Contacts between the two chains:
Residue Q50 in protein 1 contacts residue A49 in protein 2 (closest heavy-atom distance 2.7 Å).
Residue P40 in protein 1 interacts with residue L90 in protein 2 (closest heavy-atom distance 3.0 Å).
Residue Y2 in protein 1 contacts residue Q94 in protein 2 (closest heavy-atom distance 3.0 Å).
Residue Q50 in protein 1 interacts with residue Q50 in protein 2 (closest heavy-atom distance 2.6 Å).
Residue R77 in protein 1 interacts with residue Y64 in protein 2 (closest heavy-atom distance 2.9 Å).
Residue A49 in protein 1 contacts residue A49 in protein 2 (closest heavy-atom distance 2.7 Å).
Residue Y47 in protein 1 contacts residue E44 in protein 2 (closest heavy-atom distance 2.8 Å).
Residue K79 in protein 1 interacts with residue D69 in protein 2 (closest heavy-atom distance 2.7 Å).
Residue P40 in protein 1 is in contact with residue R98 in protein 2 (closest heavy-atom distance 3.0 Å).
Residue Y76 in protein 1 is in contact with residue D66 in protein 2 (closest heavy-atom distance 2.5 Å).
Residue Q39 in protein 1 is in contact with residue K100 in protein 2 (closest heavy-atom distance 2.7 Å).
Residue P40 in protein 1 interacts with residue K100 in protein 2 (closest heavy-atom distance 3.0 Å).
Residue K79 in protein 1 interacts with residue T97 in protein 2 (closest heavy-atom distance 3.2 Å).
Residue F5 in protein 1 is in contact with residue Y64 in protein 2 (closest heavy-atom distance 3.0 Å).
Residue Q43 in protein 1 is in contact with residue K102 in protein 2 (closest heavy-atom distance 2.8 Å).
Residue S42 in protein 1 interacts with residue N59 in protein 2 (closest heavy-atom distance 3.0 Å).
Residue Q51 in protein 1 is in contact with residue Y107 in protein 2 (closest heavy-atom distance 2.9 Å).
Residue V74 in protein 1 interacts with residue D86 in protein 2 (closest heavy-atom distance 2.8 Å).
Residue K79 in protein 1 contacts residue K70 in protein 2 (closest heavy-atom distance 2.9 Å).
Residue R77 in protein 1 interacts with residue R67 in protein 2 (closest heavy-atom distance 3.1 Å).
Residue Y76 in protein 1 is in contact with residue P87 in protein 2 (closest heavy-atom distance 2.7 Å).
Residue F5 in protein 1 contacts residue E95 in protein 2 (closest heavy-atom distance 2.8 Å).
Residue Y46 in protein 1 interacts with residue E44 in protein 2 (closest heavy-atom distance 2.6 Å).
Residue Q39 in protein 1 interacts with residue L90 in protein 2 (closest heavy-atom distance 2.8 Å).
Residue I41 in protein 1 contacts residue K100 in protein 2 (closest heavy-atom distance 2.8 Å).
Residue Y2 in protein 1 is in contact with residue S91 in protein 2 (closest heavy-atom distance 2.9 Å).
Residue T54 in protein 1 is in contact with residue K102 in protein 2 (closest heavy-atom distance 2.6 Å).
Residue V81 in protein 1 interacts with residue D86 in protein 2 (closest heavy-atom distance 3.0 Å).
Residue Y2 in protein 1 is in contact with residue G92 in protein 2 (closest heavy-atom distance 2.7 Å).
Residue P40 in protein 1 contacts residue V88 in protein 2 (closest heavy-atom distance 3.1 Å).
Residue Y58 in protein 1 contacts residue K100 in protein 2 (closest heavy-atom distance 3.0 Å).
Residue H37 in protein 1 contacts residue D89 in protein 2 (closest heavy-atom distance 2.7 Å).
Residue E45 in protein 1 is in contact with residue E44 in protein 2 (closest heavy-atom distance 2.7 Å).
Residue R77 in protein 1 interacts with residue E95 in protein 2 (closest heavy-atom distance 2.9 Å).
Residue Y47 in protein 1 contacts residue A49 in protein 2 (closest heavy-atom distance 3.1 Å).
Residue Y47 in protein 1 contacts residue Q43 in protein 2 (closest heavy-atom distance 3.0 Å).
Residue Y2 in protein 1 interacts with residue L93 in protein 2 (closest heavy-atom distance 2.7 Å).
Residue Y46 in protein 1 interacts with residue Y46 in protein 2 (closest heavy-atom distance 3.2 Å).
Residue K48 in protein 1 interacts with residue A49 in protein 2 (closest heavy-atom distance 2.6 Å).
Residue N59 in protein 1 is in contact with residue K100 in protein 2 (closest heavy-atom distance 2.9 Å).
Residue P55 in protein 1 contacts residue G101 in protein 2 (closest heavy-atom distance 3.0 Å).
Residue T54 in protein 1 interacts with residue G101 in protein 2 (closest heavy-atom distance 3.0 Å).
Residue V81 in protein 1 is in contact with residue K70 in protein 2 (closest heavy-atom distance 3.1 Å).
Residue Y47 in protein 1 contacts residue I41 in protein 2 (closest heavy-atom distance 2.8 Å).
Residue Y58 in protein 1 contacts residue D86 in protein 2 (closest heavy-atom distance 2.9 Å).
Residue K79 in protein 1 is in contact with residue P87 in protein 2 (closest heavy-atom distance 3.0 Å).
Residue Q50 in protein 1 interacts with residue Q51 in protein 2 (closest heavy-atom distance 2.6 Å).
Residue V38 in protein 1 is in contact with residue L90 in protein 2 (closest heavy-atom distance 2.6 Å).
Residue Q50 in protein 1 is in contact with residue L52 in protein 2 (closest heavy-atom distance 2.7 Å).
Residue V38 in protein 1 contacts residue V88 in protein 2 (closest heavy-atom distance 2.7 Å).
Residue P55 in protein 1 interacts with residue K100 in protein 2 (closest heavy-atom distance 3.0 Å).
Residue Y2 in protein 1 contacts residue E95 in protein 2 (closest heavy-atom distance 2.8 Å).
Residue A36 in protein 1 is in contact with residue D89 in protein 2 (closest heavy-atom distance 2.7 Å).
Residue I80 in protein 1 contacts residue K70 in protein 2 (closest heavy-atom distance 3.0 Å).
Residue R77 in protein 1 contacts residue D66 in protein 2 (closest heavy-atom distance 2.7 Å).
Residue Q51 in protein 1 interacts with residue A106 in protein 2 (closest heavy-atom distance 2.9 Å).
Residue Y2 in protein 1 contacts residue D89 in protein 2 (closest heavy-atom distance 2.7 Å).
Residue K48 in protein 1 contacts residue K48 in protein 2 (closest heavy-atom distance 2.9 Å).
Residue E45 in protein 1 interacts with residue I41 in protein 2 (closest heavy-atom distance 3.0 Å).
Residue V38 in protein 1 interacts with residue D89 in protein 2 (closest heavy-atom distance 2.7 Å).

Sequence of protein 2:
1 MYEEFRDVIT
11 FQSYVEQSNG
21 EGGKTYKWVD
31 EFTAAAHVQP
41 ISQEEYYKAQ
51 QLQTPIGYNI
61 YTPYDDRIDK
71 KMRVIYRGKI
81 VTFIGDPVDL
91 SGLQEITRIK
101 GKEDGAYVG

The following describes two proteins that form a bound complex.

Sequence of protein 1:
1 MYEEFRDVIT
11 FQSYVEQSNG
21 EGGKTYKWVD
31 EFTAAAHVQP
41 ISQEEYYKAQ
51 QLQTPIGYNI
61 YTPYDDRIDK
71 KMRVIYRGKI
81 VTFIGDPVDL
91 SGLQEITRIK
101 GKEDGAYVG